Sequence of protein 2:
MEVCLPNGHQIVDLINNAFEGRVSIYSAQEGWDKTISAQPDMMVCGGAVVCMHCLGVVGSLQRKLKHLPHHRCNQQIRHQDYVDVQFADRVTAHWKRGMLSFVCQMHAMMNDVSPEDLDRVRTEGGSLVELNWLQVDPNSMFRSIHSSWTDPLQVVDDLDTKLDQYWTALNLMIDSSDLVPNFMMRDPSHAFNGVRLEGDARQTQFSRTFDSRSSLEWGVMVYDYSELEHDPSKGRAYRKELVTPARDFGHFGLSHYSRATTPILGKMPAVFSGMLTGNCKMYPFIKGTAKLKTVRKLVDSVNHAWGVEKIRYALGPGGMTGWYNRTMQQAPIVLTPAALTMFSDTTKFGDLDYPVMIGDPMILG

Interface contacts:
Residue T878 in protein 1 is in contact with residue V308 in protein 2 (closest heavy-atom distance 3.7 Å).
Residue K915 in protein 1 is in contact with residue V308 in protein 2 (closest heavy-atom distance 4.8 Å).

The following describes two proteins that form a bound complex.

Sequence of protein 1:
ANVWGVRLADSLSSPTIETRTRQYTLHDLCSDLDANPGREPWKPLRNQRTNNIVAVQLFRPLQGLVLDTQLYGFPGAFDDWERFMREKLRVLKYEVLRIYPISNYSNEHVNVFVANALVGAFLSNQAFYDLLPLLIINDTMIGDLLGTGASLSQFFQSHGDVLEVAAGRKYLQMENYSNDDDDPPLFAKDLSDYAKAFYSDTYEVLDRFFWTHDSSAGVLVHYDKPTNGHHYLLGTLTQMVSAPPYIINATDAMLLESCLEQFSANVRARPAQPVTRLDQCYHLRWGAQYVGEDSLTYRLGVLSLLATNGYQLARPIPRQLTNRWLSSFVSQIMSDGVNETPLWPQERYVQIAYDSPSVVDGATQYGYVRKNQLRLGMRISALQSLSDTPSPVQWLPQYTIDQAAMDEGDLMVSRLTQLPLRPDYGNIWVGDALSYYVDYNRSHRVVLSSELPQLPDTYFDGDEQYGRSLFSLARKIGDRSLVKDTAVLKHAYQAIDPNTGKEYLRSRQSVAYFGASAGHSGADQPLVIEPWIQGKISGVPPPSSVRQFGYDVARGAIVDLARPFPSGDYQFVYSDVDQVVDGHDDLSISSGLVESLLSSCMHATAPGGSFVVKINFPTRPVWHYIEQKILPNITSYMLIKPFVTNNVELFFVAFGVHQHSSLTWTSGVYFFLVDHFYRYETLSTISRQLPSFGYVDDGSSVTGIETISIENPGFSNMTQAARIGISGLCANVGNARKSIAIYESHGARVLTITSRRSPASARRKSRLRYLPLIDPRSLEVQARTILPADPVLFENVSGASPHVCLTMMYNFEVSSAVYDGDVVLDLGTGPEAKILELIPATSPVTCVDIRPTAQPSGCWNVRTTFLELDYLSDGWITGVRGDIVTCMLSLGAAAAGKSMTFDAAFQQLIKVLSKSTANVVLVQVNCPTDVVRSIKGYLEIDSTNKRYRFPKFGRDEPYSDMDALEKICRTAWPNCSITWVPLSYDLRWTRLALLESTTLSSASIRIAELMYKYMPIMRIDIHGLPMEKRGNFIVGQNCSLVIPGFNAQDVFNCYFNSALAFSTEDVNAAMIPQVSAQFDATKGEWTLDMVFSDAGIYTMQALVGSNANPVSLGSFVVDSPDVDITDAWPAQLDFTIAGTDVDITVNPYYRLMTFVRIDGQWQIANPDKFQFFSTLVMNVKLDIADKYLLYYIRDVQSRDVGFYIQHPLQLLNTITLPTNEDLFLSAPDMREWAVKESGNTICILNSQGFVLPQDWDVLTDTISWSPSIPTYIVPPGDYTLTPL